Sequence of protein 2:
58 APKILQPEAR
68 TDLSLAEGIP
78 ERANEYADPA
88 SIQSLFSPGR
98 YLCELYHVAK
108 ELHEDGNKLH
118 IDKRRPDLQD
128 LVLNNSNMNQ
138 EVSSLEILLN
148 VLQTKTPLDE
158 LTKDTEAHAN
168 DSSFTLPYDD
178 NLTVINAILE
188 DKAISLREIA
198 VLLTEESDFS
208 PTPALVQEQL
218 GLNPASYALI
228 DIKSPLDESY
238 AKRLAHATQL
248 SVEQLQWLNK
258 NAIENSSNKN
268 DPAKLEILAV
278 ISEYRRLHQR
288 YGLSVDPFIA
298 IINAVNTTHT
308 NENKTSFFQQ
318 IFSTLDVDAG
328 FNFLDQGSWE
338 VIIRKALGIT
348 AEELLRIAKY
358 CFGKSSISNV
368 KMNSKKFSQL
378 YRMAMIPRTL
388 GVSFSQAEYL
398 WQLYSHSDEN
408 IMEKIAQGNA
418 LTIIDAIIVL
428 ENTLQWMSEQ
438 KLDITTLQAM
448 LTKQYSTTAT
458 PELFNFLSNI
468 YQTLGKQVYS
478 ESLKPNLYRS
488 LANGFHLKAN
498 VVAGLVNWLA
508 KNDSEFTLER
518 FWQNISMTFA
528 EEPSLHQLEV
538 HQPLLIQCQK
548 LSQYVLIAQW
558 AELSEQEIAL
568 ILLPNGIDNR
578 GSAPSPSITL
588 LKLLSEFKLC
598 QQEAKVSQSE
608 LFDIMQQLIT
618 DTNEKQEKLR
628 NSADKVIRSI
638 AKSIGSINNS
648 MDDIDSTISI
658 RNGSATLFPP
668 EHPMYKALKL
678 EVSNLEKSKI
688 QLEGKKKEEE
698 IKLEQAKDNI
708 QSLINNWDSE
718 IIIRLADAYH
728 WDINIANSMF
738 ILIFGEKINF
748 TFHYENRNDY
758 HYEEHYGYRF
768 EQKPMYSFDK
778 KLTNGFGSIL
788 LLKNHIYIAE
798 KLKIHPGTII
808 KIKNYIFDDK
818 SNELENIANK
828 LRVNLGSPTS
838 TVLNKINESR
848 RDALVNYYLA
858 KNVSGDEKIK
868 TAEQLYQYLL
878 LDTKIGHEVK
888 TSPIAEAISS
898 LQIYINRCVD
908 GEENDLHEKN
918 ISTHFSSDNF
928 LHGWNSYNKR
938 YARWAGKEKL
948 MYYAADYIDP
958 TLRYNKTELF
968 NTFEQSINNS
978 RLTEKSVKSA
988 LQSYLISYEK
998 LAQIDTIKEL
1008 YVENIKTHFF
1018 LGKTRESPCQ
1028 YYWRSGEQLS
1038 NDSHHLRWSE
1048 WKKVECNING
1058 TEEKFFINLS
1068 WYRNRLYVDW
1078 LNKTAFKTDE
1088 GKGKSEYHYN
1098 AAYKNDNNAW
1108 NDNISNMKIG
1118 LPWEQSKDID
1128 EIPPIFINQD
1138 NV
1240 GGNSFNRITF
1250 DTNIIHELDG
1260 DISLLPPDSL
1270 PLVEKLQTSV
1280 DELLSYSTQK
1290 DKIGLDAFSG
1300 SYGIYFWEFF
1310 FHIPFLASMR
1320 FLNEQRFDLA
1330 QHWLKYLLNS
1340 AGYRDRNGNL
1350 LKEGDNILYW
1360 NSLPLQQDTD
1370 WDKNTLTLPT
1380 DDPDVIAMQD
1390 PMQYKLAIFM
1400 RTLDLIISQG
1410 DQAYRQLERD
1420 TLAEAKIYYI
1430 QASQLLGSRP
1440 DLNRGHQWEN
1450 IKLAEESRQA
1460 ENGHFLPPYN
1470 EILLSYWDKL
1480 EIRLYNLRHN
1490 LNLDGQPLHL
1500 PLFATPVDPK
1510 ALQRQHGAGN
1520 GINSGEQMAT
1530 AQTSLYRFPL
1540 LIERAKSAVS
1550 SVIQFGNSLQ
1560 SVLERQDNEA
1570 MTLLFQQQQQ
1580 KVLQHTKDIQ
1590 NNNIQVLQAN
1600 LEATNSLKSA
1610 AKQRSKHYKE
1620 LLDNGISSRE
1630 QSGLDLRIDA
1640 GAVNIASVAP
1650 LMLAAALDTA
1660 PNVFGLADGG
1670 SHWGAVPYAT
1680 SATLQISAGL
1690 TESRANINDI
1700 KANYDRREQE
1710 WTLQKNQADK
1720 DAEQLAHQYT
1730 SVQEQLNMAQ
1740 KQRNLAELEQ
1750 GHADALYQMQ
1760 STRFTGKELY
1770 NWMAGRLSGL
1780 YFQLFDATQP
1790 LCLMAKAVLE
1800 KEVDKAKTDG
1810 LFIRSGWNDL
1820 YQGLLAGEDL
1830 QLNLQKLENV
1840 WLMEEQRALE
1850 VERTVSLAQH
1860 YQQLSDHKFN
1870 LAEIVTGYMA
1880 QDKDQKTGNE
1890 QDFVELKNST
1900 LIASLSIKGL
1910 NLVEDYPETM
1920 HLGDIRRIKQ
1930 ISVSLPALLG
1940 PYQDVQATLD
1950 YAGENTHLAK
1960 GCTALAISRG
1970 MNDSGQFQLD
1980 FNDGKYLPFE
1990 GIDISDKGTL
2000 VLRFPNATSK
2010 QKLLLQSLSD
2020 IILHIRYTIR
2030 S

Interface contacts:
Residue D1704 in protein 1 interacts with residue R1628 in protein 2 (closest heavy-atom distance 2.4 Å).
Residue R341 in protein 1 contacts residue N831 in protein 2 (closest heavy-atom distance 2.9 Å).
Residue S1973 in protein 1 interacts with residue E1849 in protein 2 (closest heavy-atom distance 3.0 Å).
Residue E909 in protein 1 contacts residue Q1433 in protein 2 (closest heavy-atom distance 3.2 Å).
Residue D332 in protein 1 interacts with residue R766 in protein 2 (closest heavy-atom distance 2.6 Å).
Residue D332 in protein 1 interacts with residue E760 in protein 2 (closest heavy-atom distance 2.9 Å).
Residue R1628 in protein 1 is in contact with residue R1319 in protein 2 (closest heavy-atom distance 3.1 Å).
Residue S523 in protein 1 is in contact with residue K699 in protein 2 (closest heavy-atom distance 2.7 Å).
Residue D1698 in protein 1 interacts with residue R1636 in protein 2 (closest heavy-atom distance 2.6 Å).
Residue S1670 in protein 1 contacts residue N1661 in protein 2 (closest heavy-atom distance 2.9 Å).
Residue Q1977 in protein 1 is in contact with residue F1980 in protein 2 (closest heavy-atom distance 3.1 Å).
Residue Q1975 in protein 1 interacts with residue R1846 in protein 2 (closest heavy-atom distance 3.1 Å).
Residue Q333 in protein 1 contacts residue E760 in protein 2 (closest heavy-atom distance 2.8 Å).
Residue R486 in protein 1 interacts with residue D1818 in protein 2 (closest heavy-atom distance 2.7 Å).
Residue R1705 in protein 1 interacts with residue S1626 in protein 2 (closest heavy-atom distance 3.1 Å).
Residue E337 in protein 1 contacts residue H802 in protein 2 (closest heavy-atom distance 2.7 Å).
Residue Q469 in protein 1 contacts residue R1775 in protein 2 (closest heavy-atom distance 2.9 Å).
Residue Y1985 in protein 1 contacts residue R1846 in protein 2 (closest heavy-atom distance 2.4 Å).
Residue V475 in protein 1 contacts residue E695 in protein 2 (closest heavy-atom distance 3.0 Å).
Residue Q599 in protein 1 contacts residue Q1514 in protein 2 (closest heavy-atom distance 2.5 Å).
Residue Y1941 in protein 1 interacts with residue T1853 in protein 2 (closest heavy-atom distance 2.6 Å).
Residue N466 in protein 1 contacts residue W1771 in protein 2 (closest heavy-atom distance 3.0 Å).
Residue Q333 in protein 1 is in contact with residue H762 in protein 2 (closest heavy-atom distance 3.2 Å).
Residue Q1977 in protein 1 is in contact with residue D1979 in protein 2 (closest heavy-atom distance 2.5 Å).
Residue R1564 in protein 1 interacts with residue E1563 in protein 2 (closest heavy-atom distance 2.9 Å).
Residue R1070 in protein 1 interacts with residue Q1000 in protein 2 (closest heavy-atom distance 3.1 Å).
Residue N483 in protein 1 interacts with residue F1781 in protein 2 (closest heavy-atom distance 3.1 Å).
Residue Y1535 in protein 1 is in contact with residue E1844 in protein 2 (closest heavy-atom distance 2.5 Å).
Residue R1968 in protein 1 contacts residue E1851 in protein 2 (closest heavy-atom distance 2.9 Å).
Residue E1767 in protein 1 is in contact with residue N1519 in protein 2 (closest heavy-atom distance 3.1 Å).
Residue L1665 in protein 1 interacts with residue G1664 in protein 2 (closest heavy-atom distance 2.8 Å).
Residue T455 in protein 1 is in contact with residue E607 in protein 2 (closest heavy-atom distance 3.2 Å).
Residue D1667 in protein 1 interacts with residue F1663 in protein 2 (closest heavy-atom distance 3.0 Å).
Residue Q333 in protein 1 is in contact with residue R766 in protein 2 (closest heavy-atom distance 3.0 Å).
Residue R1628 in protein 1 contacts residue E1323 in protein 2 (closest heavy-atom distance 2.8 Å).
Residue Q1716 in protein 1 is in contact with residue R1613 in protein 2 (closest heavy-atom distance 3.1 Å).
Residue R940 in protein 1 contacts residue D1327 in protein 2 (closest heavy-atom distance 2.5 Å).
Residue G883 in protein 1 contacts residue R1487 in protein 2 (closest heavy-atom distance 3.0 Å).
Residue D879 in protein 1 contacts residue R1487 in protein 2 (closest heavy-atom distance 3.2 Å).
Residue S561 in protein 1 contacts residue A1517 in protein 2 (closest heavy-atom distance 2.9 Å).
Residue K1959 in protein 1 interacts with residue R1846 in protein 2 (closest heavy-atom distance 3.0 Å).
Residue S1967 in protein 1 is in contact with residue E1851 in protein 2 (closest heavy-atom distance 3.0 Å).
Residue E1733 in protein 1 contacts residue Q1594 in protein 2 (closest heavy-atom distance 2.9 Å).
Residue A1786 in protein 1 interacts with residue N1838 in protein 2 (closest heavy-atom distance 2.5 Å).
Residue W1771 in protein 1 is in contact with residue L1823 in protein 2 (closest heavy-atom distance 3.1 Å).
Residue E138 in protein 1 interacts with residue R1418 in protein 2 (closest heavy-atom distance 2.5 Å).
Residue R1762 in protein 1 contacts residue N1567 in protein 2 (closest heavy-atom distance 2.6 Å).
Residue N1695 in protein 1 contacts residue R1636 in protein 2 (closest heavy-atom distance 3.2 Å).
Residue E885 in protein 1 contacts residue N1489 in protein 2 (closest heavy-atom distance 2.8 Å).
Residue Y1677 in protein 1 is in contact with residue D1657 in protein 2 (closest heavy-atom distance 2.8 Å).
Residue R1705 in protein 1 interacts with residue G1624 in protein 2 (closest heavy-atom distance 3.2 Å).
Residue D1943 in protein 1 interacts with residue T1853 in protein 2 (closest heavy-atom distance 2.6 Å).
Residue H493 in protein 1 interacts with residue D1566 in protein 2 (closest heavy-atom distance 2.6 Å).
Residue E1691 in protein 1 is in contact with residue S1692 in protein 2 (closest heavy-atom distance 3.1 Å).
Residue R1072 in protein 1 interacts with residue E996 in protein 2 (closest heavy-atom distance 3.0 Å).
Residue R1705 in protein 1 interacts with residue E1629 in protein 2 (closest heavy-atom distance 3.0 Å).
Residue E349 in protein 1 is in contact with residue D729 in protein 2 (closest heavy-atom distance 2.9 Å).
Residue T1764 in protein 1 is in contact with residue D1566 in protein 2 (closest heavy-atom distance 3.1 Å).
Residue R937 in protein 1 contacts residue Y1427 in protein 2 (closest heavy-atom distance 2.4 Å).
Residue D879 in protein 1 is in contact with residue K1425 in protein 2 (closest heavy-atom distance 2.8 Å).

Sequence of protein 1:
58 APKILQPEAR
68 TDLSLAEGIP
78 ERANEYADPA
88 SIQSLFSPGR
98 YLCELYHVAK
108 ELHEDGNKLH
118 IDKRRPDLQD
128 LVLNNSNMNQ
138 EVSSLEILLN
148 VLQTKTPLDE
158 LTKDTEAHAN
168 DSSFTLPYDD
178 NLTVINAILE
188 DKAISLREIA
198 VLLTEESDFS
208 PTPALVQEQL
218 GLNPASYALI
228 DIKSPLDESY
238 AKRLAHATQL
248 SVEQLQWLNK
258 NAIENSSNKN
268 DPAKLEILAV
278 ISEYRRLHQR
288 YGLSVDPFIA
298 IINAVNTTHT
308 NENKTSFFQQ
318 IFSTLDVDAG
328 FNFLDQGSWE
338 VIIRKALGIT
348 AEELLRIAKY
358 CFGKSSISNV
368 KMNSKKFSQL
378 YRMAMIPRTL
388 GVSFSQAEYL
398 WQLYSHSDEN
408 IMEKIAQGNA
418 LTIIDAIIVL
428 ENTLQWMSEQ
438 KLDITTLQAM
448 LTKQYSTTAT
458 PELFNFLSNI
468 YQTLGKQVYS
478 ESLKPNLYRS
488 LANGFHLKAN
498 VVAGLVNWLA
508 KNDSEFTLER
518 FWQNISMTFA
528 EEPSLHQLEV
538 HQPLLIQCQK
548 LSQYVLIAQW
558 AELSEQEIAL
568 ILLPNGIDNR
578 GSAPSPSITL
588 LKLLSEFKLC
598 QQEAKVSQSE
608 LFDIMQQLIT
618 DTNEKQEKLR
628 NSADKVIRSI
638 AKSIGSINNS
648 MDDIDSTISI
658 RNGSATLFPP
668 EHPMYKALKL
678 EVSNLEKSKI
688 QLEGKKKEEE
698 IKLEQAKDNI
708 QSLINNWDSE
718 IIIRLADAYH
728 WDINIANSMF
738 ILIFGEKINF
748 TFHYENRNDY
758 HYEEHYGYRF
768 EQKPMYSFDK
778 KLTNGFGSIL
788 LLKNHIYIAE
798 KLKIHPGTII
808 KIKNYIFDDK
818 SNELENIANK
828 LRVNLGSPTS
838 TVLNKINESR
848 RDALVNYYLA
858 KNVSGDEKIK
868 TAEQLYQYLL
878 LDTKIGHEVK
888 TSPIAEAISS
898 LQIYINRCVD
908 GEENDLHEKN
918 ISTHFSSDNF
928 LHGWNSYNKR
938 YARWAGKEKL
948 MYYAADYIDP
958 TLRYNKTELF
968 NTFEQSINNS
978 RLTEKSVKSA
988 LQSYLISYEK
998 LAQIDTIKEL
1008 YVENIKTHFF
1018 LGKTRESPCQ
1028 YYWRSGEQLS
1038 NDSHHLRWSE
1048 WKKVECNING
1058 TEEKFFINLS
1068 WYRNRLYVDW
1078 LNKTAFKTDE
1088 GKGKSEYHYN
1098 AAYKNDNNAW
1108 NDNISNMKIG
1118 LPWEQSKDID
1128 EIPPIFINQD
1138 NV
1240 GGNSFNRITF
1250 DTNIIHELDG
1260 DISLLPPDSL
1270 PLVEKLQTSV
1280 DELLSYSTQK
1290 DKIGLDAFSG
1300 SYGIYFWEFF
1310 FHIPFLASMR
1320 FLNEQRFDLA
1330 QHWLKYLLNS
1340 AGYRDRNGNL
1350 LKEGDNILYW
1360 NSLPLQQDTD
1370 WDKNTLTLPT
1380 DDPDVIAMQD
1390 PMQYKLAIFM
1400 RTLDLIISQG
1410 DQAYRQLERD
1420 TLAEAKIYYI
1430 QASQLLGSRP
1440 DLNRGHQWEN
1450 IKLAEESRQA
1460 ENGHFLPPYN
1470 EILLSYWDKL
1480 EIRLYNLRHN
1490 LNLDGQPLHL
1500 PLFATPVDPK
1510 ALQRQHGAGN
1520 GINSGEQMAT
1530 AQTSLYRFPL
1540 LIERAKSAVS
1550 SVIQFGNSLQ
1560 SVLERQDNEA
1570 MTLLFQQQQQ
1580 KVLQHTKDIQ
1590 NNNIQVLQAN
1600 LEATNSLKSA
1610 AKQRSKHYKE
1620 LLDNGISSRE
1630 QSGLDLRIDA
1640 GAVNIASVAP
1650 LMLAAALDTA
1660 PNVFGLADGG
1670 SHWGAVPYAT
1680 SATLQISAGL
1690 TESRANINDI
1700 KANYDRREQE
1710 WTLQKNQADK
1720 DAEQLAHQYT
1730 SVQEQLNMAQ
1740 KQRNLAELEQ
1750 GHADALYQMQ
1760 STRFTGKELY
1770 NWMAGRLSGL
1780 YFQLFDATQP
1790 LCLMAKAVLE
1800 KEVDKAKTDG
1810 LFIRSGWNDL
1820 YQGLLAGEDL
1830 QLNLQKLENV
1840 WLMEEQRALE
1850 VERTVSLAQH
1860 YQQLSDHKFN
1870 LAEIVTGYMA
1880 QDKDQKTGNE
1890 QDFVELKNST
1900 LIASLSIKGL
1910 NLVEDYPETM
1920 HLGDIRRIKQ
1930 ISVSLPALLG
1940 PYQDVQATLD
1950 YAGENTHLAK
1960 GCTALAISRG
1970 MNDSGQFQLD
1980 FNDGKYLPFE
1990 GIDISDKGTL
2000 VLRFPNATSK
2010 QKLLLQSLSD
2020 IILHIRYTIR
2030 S

These two protein chains interact to form a complex.